Sequence of chain A:
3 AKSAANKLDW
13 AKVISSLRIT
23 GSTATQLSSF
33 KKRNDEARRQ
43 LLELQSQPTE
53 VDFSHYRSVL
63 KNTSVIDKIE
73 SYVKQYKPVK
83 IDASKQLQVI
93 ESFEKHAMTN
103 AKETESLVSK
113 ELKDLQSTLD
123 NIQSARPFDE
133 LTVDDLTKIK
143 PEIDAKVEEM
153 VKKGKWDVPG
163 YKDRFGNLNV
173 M

Interface contacts:
Residue S476 in chain B interacts with residue S5 in chain A (closest heavy-atom distance 4.1 Å).

This data describes a binding interaction between two proteins.

Sequence of chain B:
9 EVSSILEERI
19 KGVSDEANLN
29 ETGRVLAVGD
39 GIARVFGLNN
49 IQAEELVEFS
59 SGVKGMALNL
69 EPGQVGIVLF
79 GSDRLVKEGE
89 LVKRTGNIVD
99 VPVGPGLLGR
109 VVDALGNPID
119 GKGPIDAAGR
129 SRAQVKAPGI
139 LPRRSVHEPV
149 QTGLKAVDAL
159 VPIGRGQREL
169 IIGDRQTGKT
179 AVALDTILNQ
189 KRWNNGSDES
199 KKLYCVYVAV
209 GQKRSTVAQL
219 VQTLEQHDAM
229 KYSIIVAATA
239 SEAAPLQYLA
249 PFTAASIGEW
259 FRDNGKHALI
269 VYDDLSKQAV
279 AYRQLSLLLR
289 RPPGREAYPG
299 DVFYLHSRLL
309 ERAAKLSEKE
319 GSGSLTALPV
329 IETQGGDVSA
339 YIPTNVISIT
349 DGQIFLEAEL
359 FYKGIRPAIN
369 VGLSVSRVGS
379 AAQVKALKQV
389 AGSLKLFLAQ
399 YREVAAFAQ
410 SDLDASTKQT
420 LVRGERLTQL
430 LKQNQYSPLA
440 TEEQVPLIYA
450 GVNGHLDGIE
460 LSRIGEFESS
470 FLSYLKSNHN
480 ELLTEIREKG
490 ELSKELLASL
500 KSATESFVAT